Sequence of protein 1:
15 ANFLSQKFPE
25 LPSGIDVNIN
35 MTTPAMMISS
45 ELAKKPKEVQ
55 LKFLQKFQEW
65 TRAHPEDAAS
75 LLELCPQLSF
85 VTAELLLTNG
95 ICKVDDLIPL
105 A

Sequence of protein 2:
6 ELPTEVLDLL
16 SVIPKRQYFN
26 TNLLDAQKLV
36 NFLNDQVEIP

Contacts between the two chains:
Residue I29 in protein 1 is in contact with residue P19 in protein 2 (closest heavy-atom distance 3.5 Å).
Residue A87 in protein 1 interacts with residue L29 in protein 2 (closest heavy-atom distance 3.5 Å).
Residue Q62 in protein 1 is in contact with residue V42 in protein 2 (closest heavy-atom distance 2.9 Å).
Residue L46 in protein 1 is in contact with residue L14 in protein 2 (closest heavy-atom distance 3.3 Å).
Residue I29 in protein 1 interacts with residue V17 in protein 2 (closest heavy-atom distance 3.4 Å).
Residue A105 in protein 1 interacts with residue L28 in protein 2 (closest heavy-atom distance 3.5 Å).
Residue E77 in protein 1 interacts with residue Q32 in protein 2 (closest heavy-atom distance 3.6 Å).
Residue I29 in protein 1 is in contact with residue I18 in protein 2 (closest heavy-atom distance 2.7 Å).
Residue K60 in protein 1 contacts residue E10 in protein 2 (closest heavy-atom distance 2.6 Å).
Residue A73 in protein 1 interacts with residue Q32 in protein 2 (closest heavy-atom distance 3.2 Å).
Residue Q62 in protein 1 interacts with residue L38 in protein 2 (closest heavy-atom distance 3.5 Å).
Residue W64 in protein 1 is in contact with residue L7 in protein 2 (closest heavy-atom distance 3.5 Å).
Residue P26 in protein 1 interacts with residue L12 in protein 2 (closest heavy-atom distance 3.1 Å).
Residue P26 in protein 1 interacts with residue S16 in protein 2 (closest heavy-atom distance 3.5 Å).
Residue W64 in protein 1 interacts with residue E6 in protein 2 (closest heavy-atom distance 3.1 Å).
Residue Q59 in protein 1 is in contact with residue I44 in protein 2 (closest heavy-atom distance 3.3 Å).
Residue A73 in protein 1 is in contact with residue A31 in protein 2 (closest heavy-atom distance 3.0 Å).
Residue F57 in protein 1 contacts residue L14 in protein 2 (closest heavy-atom distance 3.5 Å).
Residue I29 in protein 1 interacts with residue K20 in protein 2 (closest heavy-atom distance 2.8 Å).
Residue T65 in protein 1 contacts residue N39 in protein 2 (closest heavy-atom distance 3.1 Å).
Residue I42 in protein 1 interacts with residue F24 in protein 2 (closest heavy-atom distance 3.3 Å).
Residue P80 in protein 1 is in contact with residue R21 in protein 2 (closest heavy-atom distance 3.4 Å).
Residue Q62 in protein 1 contacts residue I44 in protein 2 (closest heavy-atom distance 3.1 Å).
Residue V31 in protein 1 contacts residue P19 in protein 2 (closest heavy-atom distance 3.6 Å).
Residue L76 in protein 1 contacts residue A31 in protein 2 (closest heavy-atom distance 3.4 Å).
Residue F57 in protein 1 contacts residue E10 in protein 2 (closest heavy-atom distance 3.1 Å).
Residue L82 in protein 1 is in contact with residue L15 in protein 2 (closest heavy-atom distance 3.4 Å).
Residue F84 in protein 1 interacts with residue L28 in protein 2 (closest heavy-atom distance 3.5 Å).
Residue L58 in protein 1 contacts residue I44 in protein 2 (closest heavy-atom distance 3.5 Å).
Residue L101 in protein 1 interacts with residue L29 in protein 2 (closest heavy-atom distance 3.3 Å).
Residue G28 in protein 1 contacts residue K20 in protein 2 (closest heavy-atom distance 3.4 Å).
Residue K56 in protein 1 interacts with residue E10 in protein 2 (closest heavy-atom distance 3.5 Å).
Residue T65 in protein 1 is in contact with residue V35 in protein 2 (closest heavy-atom distance 3.3 Å).
Residue R66 in protein 1 is in contact with residue N39 in protein 2 (closest heavy-atom distance 3.4 Å).
Residue F22 in protein 1 contacts residue L7 in protein 2 (closest heavy-atom distance 3.4 Å).
Residue E77 in protein 1 is in contact with residue A31 in protein 2 (closest heavy-atom distance 3.1 Å).
Residue I29 in protein 1 is in contact with residue S16 in protein 2 (closest heavy-atom distance 3.1 Å).
Residue V85 in protein 1 interacts with residue I18 in protein 2 (closest heavy-atom distance 3.6 Å).
Residue E24 in protein 1 interacts with residue L12 in protein 2 (closest heavy-atom distance 3.3 Å).
Residue S27 in protein 1 contacts residue R21 in protein 2 (closest heavy-atom distance 2.9 Å).
Residue P38 in protein 1 contacts residue Y23 in protein 2 (closest heavy-atom distance 3.6 Å).
Residue L104 in protein 1 interacts with residue D30 in protein 2 (closest heavy-atom distance 2.9 Å).
Residue G28 in protein 1 contacts residue I18 in protein 2 (closest heavy-atom distance 3.2 Å).
Residue L55 in protein 1 interacts with residue P45 in protein 2 (closest heavy-atom distance 3.2 Å).
Residue F57 in protein 1 is in contact with residue V11 in protein 2 (closest heavy-atom distance 3.5 Å).
Residue L76 in protein 1 is in contact with residue V35 in protein 2 (closest heavy-atom distance 3.4 Å).
Residue V85 in protein 1 contacts residue L14 in protein 2 (closest heavy-atom distance 3.5 Å).
Residue L104 in protein 1 is in contact with residue L34 in protein 2 (closest heavy-atom distance 3.5 Å).
Residue Q81 in protein 1 is in contact with residue I18 in protein 2 (closest heavy-atom distance 3.6 Å).
Residue D30 in protein 1 interacts with residue K20 in protein 2 (closest heavy-atom distance 2.8 Å).
Residue A73 in protein 1 interacts with residue V35 in protein 2 (closest heavy-atom distance 3.2 Å).
Residue E45 in protein 1 is in contact with residue V17 in protein 2 (closest heavy-atom distance 3.5 Å).
Residue L25 in protein 1 contacts residue L7 in protein 2 (closest heavy-atom distance 3.6 Å).
Residue Q81 in protein 1 contacts residue L15 in protein 2 (closest heavy-atom distance 3.0 Å).
Residue S27 in protein 1 interacts with residue K20 in protein 2 (closest heavy-atom distance 3.1 Å).
Residue D30 in protein 1 is in contact with residue Y23 in protein 2 (closest heavy-atom distance 2.8 Å).
Residue Q59 in protein 1 is in contact with residue P45 in protein 2 (closest heavy-atom distance 3.1 Å).
Residue Q81 in protein 1 is in contact with residue F24 in protein 2 (closest heavy-atom distance 3.6 Å).
Residue P80 in protein 1 interacts with residue F24 in protein 2 (closest heavy-atom distance 3.6 Å).
Residue I95 in protein 1 interacts with residue P45 in protein 2 (closest heavy-atom distance 3.4 Å).

These two protein chains interact to form a complex.